The following describes two proteins that form a bound complex.

Sequence of protein 1:
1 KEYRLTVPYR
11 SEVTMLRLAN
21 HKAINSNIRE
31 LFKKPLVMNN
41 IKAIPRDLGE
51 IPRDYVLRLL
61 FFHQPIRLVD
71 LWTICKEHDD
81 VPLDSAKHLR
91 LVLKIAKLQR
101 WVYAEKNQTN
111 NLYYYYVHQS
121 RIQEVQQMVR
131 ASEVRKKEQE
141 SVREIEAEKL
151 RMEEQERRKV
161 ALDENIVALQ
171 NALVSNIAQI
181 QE

Interface contacts:
Residue R46 in protein 1 is in contact with residue K70 in protein 2 (closest heavy-atom distance 3.9 Å).
Residue S85 in protein 1 interacts with residue T111 in protein 2 (closest heavy-atom distance 3.7 Å).
Residue L48 in protein 1 interacts with residue Y72 in protein 2 (closest heavy-atom distance 2.9 Å).
Residue P45 in protein 1 contacts residue N69 in protein 2 (closest heavy-atom distance 3.7 Å).
Residue N40 in protein 1 is in contact with residue N102 in protein 2 (closest heavy-atom distance 3.1 Å).
Residue I44 in protein 1 interacts with residue K70 in protein 2 (closest heavy-atom distance 3.4 Å).
Residue P52 in protein 1 interacts with residue Y50 in protein 2 (closest heavy-atom distance 4.1 Å).
Residue I24 in protein 1 is in contact with residue H104 in protein 2 (closest heavy-atom distance 3.7 Å).
Residue A43 in protein 1 contacts residue H68 in protein 2 (closest heavy-atom distance 4.3 Å).
Residue N25 in protein 1 interacts with residue Y3 in protein 2 (closest heavy-atom distance 3.1 Å).
Residue V81 in protein 1 contacts residue G40 in protein 2 (closest heavy-atom distance 3.6 Å).
Residue I28 in protein 1 contacts residue T106 in protein 2 (closest heavy-atom distance 3.8 Å).
Residue L48 in protein 1 is in contact with residue K70 in protein 2 (closest heavy-atom distance 4.2 Å).
Residue E50 in protein 1 contacts residue G76 in protein 2 (closest heavy-atom distance 3.5 Å).
Residue E50 in protein 1 is in contact with residue D75 in protein 2 (closest heavy-atom distance 3.3 Å).
Residue L98 in protein 1 contacts residue L85 in protein 2 (closest heavy-atom distance 4.2 Å).
Residue R46 in protein 1 is in contact with residue F71 in protein 2 (closest heavy-atom distance 3.1 Å).
Residue P45 in protein 1 is in contact with residue V101 in protein 2 (closest heavy-atom distance 4.0 Å).
Residue D47 in protein 1 contacts residue S73 in protein 2 (closest heavy-atom distance 2.5 Å).
Residue S26 in protein 1 contacts residue R109 in protein 2 (closest heavy-atom distance 3.3 Å).
Residue I28 in protein 1 contacts residue A2 in protein 2 (closest heavy-atom distance 3.6 Å).
Residue E50 in protein 1 contacts residue S73 in protein 2 (closest heavy-atom distance 3.0 Å).
Residue D47 in protein 1 interacts with residue F71 in protein 2 (closest heavy-atom distance 3.0 Å).
Residue P82 in protein 1 contacts residue A39 in protein 2 (closest heavy-atom distance 3.2 Å).
Residue I95 in protein 1 interacts with residue Y72 in protein 2 (closest heavy-atom distance 4.0 Å).
Residue V81 in protein 1 contacts residue A39 in protein 2 (closest heavy-atom distance 3.1 Å).
Residue E50 in protein 1 is in contact with residue K74 in protein 2 (closest heavy-atom distance 4.0 Å).
Residue S26 in protein 1 interacts with residue Y3 in protein 2 (closest heavy-atom distance 3.2 Å).
Residue L83 in protein 1 is in contact with residue A39 in protein 2 (closest heavy-atom distance 3.9 Å).
Residue I44 in protein 1 interacts with residue N69 in protein 2 (closest heavy-atom distance 4.1 Å).
Residue R46 in protein 1 interacts with residue N69 in protein 2 (closest heavy-atom distance 4.0 Å).
Residue K42 in protein 1 contacts residue Y100 in protein 2 (closest heavy-atom distance 3.0 Å).
Residue G49 in protein 1 is in contact with residue Y72 in protein 2 (closest heavy-atom distance 4.0 Å).
Residue N25 in protein 1 contacts residue R109 in protein 2 (closest heavy-atom distance 3.5 Å).
Residue D84 in protein 1 interacts with residue A39 in protein 2 (closest heavy-atom distance 3.4 Å).
Residue L16 in protein 1 contacts residue Y3 in protein 2 (closest heavy-atom distance 3.4 Å).
Residue A43 in protein 1 interacts with residue N69 in protein 2 (closest heavy-atom distance 2.9 Å).
Residue I24 in protein 1 interacts with residue T106 in protein 2 (closest heavy-atom distance 3.4 Å).
Residue D84 in protein 1 is in contact with residue T111 in protein 2 (closest heavy-atom distance 2.5 Å).
Residue P45 in protein 1 contacts residue I37 in protein 2 (closest heavy-atom distance 3.6 Å).
Residue L48 in protein 1 is in contact with residue F71 in protein 2 (closest heavy-atom distance 3.0 Å).
Residue L83 in protein 1 contacts residue G40 in protein 2 (closest heavy-atom distance 3.8 Å).
Residue A43 in protein 1 contacts residue K70 in protein 2 (closest heavy-atom distance 4.3 Å).
Residue V81 in protein 1 is in contact with residue Q48 in protein 2 (closest heavy-atom distance 4.2 Å).
Residue G49 in protein 1 is in contact with residue S73 in protein 2 (closest heavy-atom distance 3.2 Å).
Residue N27 in protein 1 contacts residue Y3 in protein 2 (closest heavy-atom distance 2.6 Å).
Residue I44 in protein 1 interacts with residue L110 in protein 2 (closest heavy-atom distance 3.7 Å).
Residue A19 in protein 1 interacts with residue Y3 in protein 2 (closest heavy-atom distance 3.6 Å).
Residue N27 in protein 1 interacts with residue A2 in protein 2 (closest heavy-atom distance 4.1 Å).
Residue R29 in protein 1 contacts residue A2 in protein 2 (closest heavy-atom distance 3.9 Å).
Residue R53 in protein 1 contacts residue Y72 in protein 2 (closest heavy-atom distance 2.9 Å).
Residue I44 in protein 1 interacts with residue G107 in protein 2 (closest heavy-atom distance 3.4 Å).
Residue Q99 in protein 1 interacts with residue Y72 in protein 2 (closest heavy-atom distance 3.0 Å).
Residue D47 in protein 1 contacts residue Y50 in protein 2 (closest heavy-atom distance 2.9 Å).
Residue I51 in protein 1 interacts with residue Y50 in protein 2 (closest heavy-atom distance 4.2 Å).
Residue I44 in protein 1 is in contact with residue T111 in protein 2 (closest heavy-atom distance 4.2 Å).
Residue P45 in protein 1 is in contact with residue G107 in protein 2 (closest heavy-atom distance 3.5 Å).
Residue D79 in protein 1 interacts with residue R9 in protein 2 (closest heavy-atom distance 3.5 Å).
Residue P45 in protein 1 interacts with residue F57 in protein 2 (closest heavy-atom distance 4.0 Å).
Residue I28 in protein 1 interacts with residue R109 in protein 2 (closest heavy-atom distance 3.4 Å).

Sequence of protein 2:
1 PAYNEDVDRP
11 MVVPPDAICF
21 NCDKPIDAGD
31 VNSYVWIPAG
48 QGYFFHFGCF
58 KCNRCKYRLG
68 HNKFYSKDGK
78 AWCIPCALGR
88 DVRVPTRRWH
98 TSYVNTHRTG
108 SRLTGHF